These two protein chains interact to form a complex.

Sequence of chain A:
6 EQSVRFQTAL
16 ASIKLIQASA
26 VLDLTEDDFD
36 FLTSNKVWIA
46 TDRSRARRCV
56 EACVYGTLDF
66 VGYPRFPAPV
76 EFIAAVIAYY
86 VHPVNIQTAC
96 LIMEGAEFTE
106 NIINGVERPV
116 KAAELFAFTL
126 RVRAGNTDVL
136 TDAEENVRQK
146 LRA

Sequence of chain B:
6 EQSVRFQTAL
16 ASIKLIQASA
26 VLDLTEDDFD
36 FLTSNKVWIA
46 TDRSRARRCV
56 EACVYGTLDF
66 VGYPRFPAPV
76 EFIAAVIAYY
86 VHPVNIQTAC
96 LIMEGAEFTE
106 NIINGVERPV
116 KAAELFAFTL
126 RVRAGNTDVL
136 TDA

Interface contacts:
Residue Y60 in chain A interacts with residue Q92 in chain B (closest heavy-atom distance 4.4 Å).
Residue E105 in chain A is in contact with residue R126 in chain B (closest heavy-atom distance 3.9 Å).
Residue Y68 in chain A is in contact with residue L96 in chain B (closest heavy-atom distance 3.9 Å).
Residue L20 in chain A interacts with residue P88 in chain B (closest heavy-atom distance 3.6 Å).
Residue A23 in chain A interacts with residue V89 in chain B (closest heavy-atom distance 3.1 Å).
Residue T104 in chain A is in contact with residue R126 in chain B (closest heavy-atom distance 3.0 Å).
Residue Y68 in chain A is in contact with residue R48 in chain B (closest heavy-atom distance 3.4 Å).
Residue I108 in chain A interacts with residue R126 in chain B (closest heavy-atom distance 3.5 Å).
Residue T13 in chain A is in contact with residue L125 in chain B (closest heavy-atom distance 3.4 Å).
Residue T13 in chain A contacts residue A129 in chain B (closest heavy-atom distance 3.7 Å).
Residue I108 in chain A contacts residue A122 in chain B (closest heavy-atom distance 4.4 Å).
Residue V66 in chain A contacts residue I44 in chain B (closest heavy-atom distance 3.2 Å).
Residue A25 in chain A contacts residue V42 in chain B (closest heavy-atom distance 4.5 Å).
Residue I107 in chain A is in contact with residue E119 in chain B (closest heavy-atom distance 3.8 Å).
Residue L20 in chain A contacts residue F121 in chain B (closest heavy-atom distance 4.4 Å).
Residue F71 in chain A interacts with residue F121 in chain B (closest heavy-atom distance 3.8 Å).
Residue F71 in chain A interacts with residue A117 in chain B (closest heavy-atom distance 2.9 Å).
Residue P72 in chain A contacts residue A118 in chain B (closest heavy-atom distance 3.7 Å).
Residue L63 in chain A interacts with residue Q92 in chain B (closest heavy-atom distance 2.9 Å).
Residue L63 in chain A contacts residue T93 in chain B (closest heavy-atom distance 4.2 Å).
Residue T13 in chain A contacts residue R126 in chain B (closest heavy-atom distance 3.9 Å).
Residue F71 in chain A contacts residue A118 in chain B (closest heavy-atom distance 4.0 Å).
Residue Y68 in chain A interacts with residue A45 in chain B (closest heavy-atom distance 3.0 Å).
Residue Y68 in chain A interacts with residue D47 in chain B (closest heavy-atom distance 4.1 Å).
Residue F71 in chain A contacts residue L96 in chain B (closest heavy-atom distance 3.4 Å).
Residue P74 in chain A contacts residue F121 in chain B (closest heavy-atom distance 3.8 Å).
Residue A16 in chain A contacts residue A129 in chain B (closest heavy-atom distance 3.9 Å).
Residue F77 in chain A contacts residue F121 in chain B (closest heavy-atom distance 4.0 Å).
Residue Y68 in chain A is in contact with residue I97 in chain B (closest heavy-atom distance 4.3 Å).
Residue T104 in chain A contacts residue A122 in chain B (closest heavy-atom distance 3.7 Å).
Residue I108 in chain A interacts with residue R10 in chain B (closest heavy-atom distance 4.3 Å).
Residue A23 in chain A contacts residue P88 in chain B (closest heavy-atom distance 4.1 Å).
Residue F77 in chain A is in contact with residue Q92 in chain B (closest heavy-atom distance 3.6 Å).
Residue P69 in chain A interacts with residue L96 in chain B (closest heavy-atom distance 3.2 Å).
Residue L20 in chain A is in contact with residue L125 in chain B (closest heavy-atom distance 3.4 Å).
Residue F71 in chain A contacts residue Q92 in chain B (closest heavy-atom distance 4.0 Å).
Residue V9 in chain A interacts with residue R126 in chain B (closest heavy-atom distance 3.5 Å).
Residue I108 in chain A contacts residue F123 in chain B (closest heavy-atom distance 3.1 Å).
Residue I107 in chain A interacts with residue A122 in chain B (closest heavy-atom distance 4.0 Å).
Residue V66 in chain A interacts with residue A45 in chain B (closest heavy-atom distance 3.2 Å).
Residue A16 in chain A interacts with residue R128 in chain B (closest heavy-atom distance 3.9 Å).
Residue L20 in chain A is in contact with residue I91 in chain B (closest heavy-atom distance 3.4 Å).
Residue S24 in chain A contacts residue V89 in chain B (closest heavy-atom distance 4.5 Å).
Residue I107 in chain A is in contact with residue A118 in chain B (closest heavy-atom distance 3.8 Å).
Residue V59 in chain A is in contact with residue Q92 in chain B (closest heavy-atom distance 3.2 Å).
Residue F77 in chain A contacts residue L125 in chain B (closest heavy-atom distance 3.7 Å).
Residue Q12 in chain A contacts residue A129 in chain B (closest heavy-atom distance 3.5 Å).
Residue T62 in chain A contacts residue T93 in chain B (closest heavy-atom distance 4.5 Å).
Residue V66 in chain A interacts with residue W43 in chain B (closest heavy-atom distance 3.5 Å).
Residue P74 in chain A is in contact with residue L125 in chain B (closest heavy-atom distance 4.0 Å).
Residue T62 in chain A is in contact with residue V89 in chain B (closest heavy-atom distance 4.3 Å).
Residue L20 in chain A is in contact with residue R128 in chain B (closest heavy-atom distance 3.4 Å).
Residue L63 in chain A is in contact with residue L96 in chain B (closest heavy-atom distance 4.3 Å).
Residue A25 in chain A is in contact with residue V89 in chain B (closest heavy-atom distance 3.9 Å).
Residue S17 in chain A interacts with residue L125 in chain B (closest heavy-atom distance 4.5 Å).
Residue Y68 in chain A contacts residue I44 in chain B (closest heavy-atom distance 3.2 Å).
Residue Y68 in chain A interacts with residue T93 in chain B (closest heavy-atom distance 4.1 Å).
Residue Y68 in chain A interacts with residue W43 in chain B (closest heavy-atom distance 4.1 Å).
Residue V9 in chain A interacts with residue Q7 in chain B (closest heavy-atom distance 2.9 Å).
Residue E76 in chain A contacts residue R126 in chain B (closest heavy-atom distance 4.4 Å).